Sequence of chain A:
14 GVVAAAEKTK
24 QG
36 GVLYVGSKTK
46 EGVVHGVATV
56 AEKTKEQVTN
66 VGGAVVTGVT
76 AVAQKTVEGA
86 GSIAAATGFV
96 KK

Sequence of chain B:
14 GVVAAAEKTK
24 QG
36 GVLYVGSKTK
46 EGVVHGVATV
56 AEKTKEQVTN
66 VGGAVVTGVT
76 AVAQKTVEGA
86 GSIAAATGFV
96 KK

Contacts between the two chains:
Residue F94 in chain B is in contact with residue G93 in chain A (closest heavy-atom distance 2.7 Å).
Residue E57 in chain B is in contact with residue K58 in chain A (closest heavy-atom distance 2.7 Å).
Residue K60 in chain B is in contact with residue K60 in chain A (closest heavy-atom distance 2.9 Å).
Residue A76 in chain B contacts residue T75 in chain A (closest heavy-atom distance 3.0 Å).
Residue Y39 in chain B interacts with residue L38 in chain A (closest heavy-atom distance 2.9 Å).
Residue G41 in chain B is in contact with residue S42 in chain A (closest heavy-atom distance 2.9 Å).
Residue G14 in chain B contacts residue V15 in chain A (closest heavy-atom distance 3.1 Å).
Residue V71 in chain B is in contact with residue V70 in chain A (closest heavy-atom distance 2.9 Å).
Residue E46 in chain B interacts with residue E46 in chain A (closest heavy-atom distance 3.0 Å).
Residue G67 in chain B is in contact with residue V66 in chain A (closest heavy-atom distance 2.8 Å).
Residue E61 in chain B interacts with residue Q62 in chain A (closest heavy-atom distance 2.9 Å).
Residue V37 in chain B is in contact with residue L38 in chain A (closest heavy-atom distance 3.0 Å).
Residue V63 in chain B contacts residue T64 in chain A (closest heavy-atom distance 3.0 Å).
Residue A78 in chain B is in contact with residue Q79 in chain A (closest heavy-atom distance 3.0 Å).
Residue V74 in chain B interacts with residue V74 in chain A (closest heavy-atom distance 2.5 Å).
Residue A90 in chain B interacts with residue A89 in chain A (closest heavy-atom distance 2.9 Å).
Residue Q24 in chain B contacts residue Q24 in chain A (closest heavy-atom distance 2.4 Å).
Residue A69 in chain B contacts residue V70 in chain A (closest heavy-atom distance 3.0 Å).
Residue Y39 in chain B interacts with residue V40 in chain A (closest heavy-atom distance 2.9 Å).
Residue V16 in chain B contacts residue V15 in chain A (closest heavy-atom distance 3.0 Å).
Residue V74 in chain B interacts with residue T75 in chain A (closest heavy-atom distance 3.1 Å).
Residue V16 in chain B interacts with residue A17 in chain A (closest heavy-atom distance 3.0 Å).
Residue H50 in chain B interacts with residue V49 in chain A (closest heavy-atom distance 2.9 Å).
Residue V63 in chain B interacts with residue Q62 in chain A (closest heavy-atom distance 3.0 Å).
Residue V55 in chain B interacts with residue A56 in chain A (closest heavy-atom distance 3.0 Å).
Residue Q62 in chain B interacts with residue Q62 in chain A (closest heavy-atom distance 3.0 Å).
Residue E20 in chain B interacts with residue E20 in chain A (closest heavy-atom distance 2.9 Å).
Residue N65 in chain B contacts residue V66 in chain A (closest heavy-atom distance 3.0 Å).
Residue V82 in chain B is in contact with residue E83 in chain A (closest heavy-atom distance 2.9 Å).
Residue E20 in chain B interacts with residue K21 in chain A (closest heavy-atom distance 3.0 Å).
Residue K80 in chain B contacts residue Q79 in chain A (closest heavy-atom distance 3.0 Å).
Residue K96 in chain B interacts with residue V95 in chain A (closest heavy-atom distance 2.9 Å).
Residue A78 in chain B contacts residue V77 in chain A (closest heavy-atom distance 3.0 Å).
Residue V82 in chain B contacts residue T81 in chain A (closest heavy-atom distance 2.8 Å).
Residue T59 in chain B contacts residue K60 in chain A (closest heavy-atom distance 2.9 Å).
Residue G41 in chain B interacts with residue V40 in chain A (closest heavy-atom distance 2.9 Å).
Residue V48 in chain B contacts residue V49 in chain A (closest heavy-atom distance 2.9 Å).
Residue Q24 in chain B is in contact with residue K23 in chain A (closest heavy-atom distance 3.1 Å).
Residue I88 in chain B contacts residue S87 in chain A (closest heavy-atom distance 3.0 Å).
Residue V48 in chain B is in contact with residue G47 in chain A (closest heavy-atom distance 3.1 Å).
Residue T22 in chain B is in contact with residue K23 in chain A (closest heavy-atom distance 3.0 Å).
Residue N65 in chain B is in contact with residue T64 in chain A (closest heavy-atom distance 3.0 Å).
Residue V37 in chain B contacts residue G36 in chain A (closest heavy-atom distance 2.9 Å).
Residue T22 in chain B interacts with residue T22 in chain A (closest heavy-atom distance 3.1 Å).
Residue E61 in chain B interacts with residue K60 in chain A (closest heavy-atom distance 3.0 Å).
Residue V55 in chain B contacts residue T54 in chain A (closest heavy-atom distance 2.9 Å).
Residue T92 in chain B contacts residue A91 in chain A (closest heavy-atom distance 3.2 Å).
Residue G51 in chain B is in contact with residue V52 in chain A (closest heavy-atom distance 3.1 Å).
Residue A18 in chain B contacts residue A19 in chain A (closest heavy-atom distance 3.0 Å).
Residue E20 in chain B interacts with residue A19 in chain A (closest heavy-atom distance 3.0 Å).
Residue I88 in chain B contacts residue A89 in chain A (closest heavy-atom distance 3.0 Å).
Residue G86 in chain B is in contact with residue A85 in chain A (closest heavy-atom distance 3.0 Å).
Residue V71 in chain B contacts residue T72 in chain A (closest heavy-atom distance 3.0 Å).
Residue K43 in chain B contacts residue T44 in chain A (closest heavy-atom distance 3.0 Å).
Residue A53 in chain B contacts residue V52 in chain A (closest heavy-atom distance 2.9 Å).
Residue A76 in chain B is in contact with residue V77 in chain A (closest heavy-atom distance 3.0 Å).
Residue Q24 in chain B interacts with residue G25 in chain A (closest heavy-atom distance 3.1 Å).
Residue A69 in chain B interacts with residue G68 in chain A (closest heavy-atom distance 3.1 Å).
Residue K45 in chain B is in contact with residue E46 in chain A (closest heavy-atom distance 2.7 Å).
Residue T22 in chain B is in contact with residue K21 in chain A (closest heavy-atom distance 3.0 Å).

The following describes two proteins that form a bound complex.